Sequence of the second protein:
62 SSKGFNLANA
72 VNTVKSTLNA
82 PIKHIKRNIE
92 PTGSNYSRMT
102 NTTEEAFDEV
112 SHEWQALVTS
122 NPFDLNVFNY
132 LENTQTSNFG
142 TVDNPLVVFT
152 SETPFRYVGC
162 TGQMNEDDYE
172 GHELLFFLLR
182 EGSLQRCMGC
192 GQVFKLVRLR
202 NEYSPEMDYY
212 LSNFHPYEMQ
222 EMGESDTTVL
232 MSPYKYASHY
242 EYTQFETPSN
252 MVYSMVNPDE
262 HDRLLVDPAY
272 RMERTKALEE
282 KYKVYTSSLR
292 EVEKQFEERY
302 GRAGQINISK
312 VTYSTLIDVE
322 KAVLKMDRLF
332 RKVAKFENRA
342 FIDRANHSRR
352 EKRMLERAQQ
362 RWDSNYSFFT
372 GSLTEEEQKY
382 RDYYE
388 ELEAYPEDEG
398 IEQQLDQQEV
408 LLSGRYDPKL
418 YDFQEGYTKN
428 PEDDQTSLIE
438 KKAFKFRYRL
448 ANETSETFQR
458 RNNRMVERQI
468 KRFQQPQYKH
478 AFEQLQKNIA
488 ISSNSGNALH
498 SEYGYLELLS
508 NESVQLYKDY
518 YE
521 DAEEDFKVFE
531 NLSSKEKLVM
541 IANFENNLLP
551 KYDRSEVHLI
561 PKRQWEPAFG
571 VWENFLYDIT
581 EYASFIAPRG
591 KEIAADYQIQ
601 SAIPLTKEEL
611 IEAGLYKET

Residue-level contacts at the interface:
Residue L482 in the second protein is in contact with residue L26 in the first protein (closest heavy-atom distance 3.4 Å).
Residue L549 in the second protein is in contact with residue Q28 in the first protein (closest heavy-atom distance 3.9 Å).
Residue W363 in the second protein interacts with residue N5 in the first protein (closest heavy-atom distance 3.4 Å).
Residue Y502 in the second protein contacts residue L26 in the first protein (closest heavy-atom distance 3.0 Å).
Residue Q598 in the second protein contacts residue N27 in the first protein (closest heavy-atom distance 2.9 Å).
Residue F369 in the second protein interacts with residue F8 in the first protein (closest heavy-atom distance 4.0 Å).
Residue S489 in the second protein interacts with residue L23 in the first protein (closest heavy-atom distance 3.7 Å).
Residue A542 in the second protein interacts with residue Q32 in the first protein (closest heavy-atom distance 3.2 Å).
Residue W565 in the second protein contacts residue R4 in the first protein (closest heavy-atom distance 3.8 Å).
Residue F370 in the second protein is in contact with residue N12 in the first protein (closest heavy-atom distance 3.1 Å).
Residue Q598 in the second protein interacts with residue L23 in the first protein (closest heavy-atom distance 3.9 Å).
Residue Y500 in the second protein contacts residue T39 in the first protein (closest heavy-atom distance 3.7 Å).
Residue R563 in the second protein contacts residue R4 in the first protein (closest heavy-atom distance 3.1 Å).
Residue K591 in the second protein contacts residue Q15 in the first protein (closest heavy-atom distance 3.5 Å).
Residue A587 in the second protein contacts residue Q15 in the first protein (closest heavy-atom distance 2.7 Å).
Residue A495 in the second protein interacts with residue T39 in the first protein (closest heavy-atom distance 4.0 Å).
Residue N494 in the second protein interacts with residue Y25 in the first protein (closest heavy-atom distance 3.6 Å).
Residue D578 in the second protein interacts with residue R4 in the first protein (closest heavy-atom distance 3.7 Å).
Residue A594 in the second protein contacts residue N16 in the first protein (closest heavy-atom distance 4.0 Å).
Residue L538 in the second protein is in contact with residue I40 in the first protein (closest heavy-atom distance 3.5 Å).
Residue G590 in the second protein interacts with residue Q15 in the first protein (closest heavy-atom distance 3.4 Å).
Residue L538 in the second protein contacts residue R37 in the first protein (closest heavy-atom distance 3.1 Å).
Residue S492 in the second protein contacts residue S22 in the first protein (closest heavy-atom distance 3.9 Å).
Residue S534 in the second protein interacts with residue D44 in the first protein (closest heavy-atom distance 4.0 Å).
Residue G493 in the second protein interacts with residue S22 in the first protein (closest heavy-atom distance 3.8 Å).
Residue K562 in the second protein interacts with residue N5 in the first protein (closest heavy-atom distance 4.0 Å).
Residue A495 in the second protein is in contact with residue Y25 in the first protein (closest heavy-atom distance 3.3 Å).
Residue A602 in the second protein contacts residue L26 in the first protein (closest heavy-atom distance 3.0 Å).
Residue A542 in the second protein contacts residue R37 in the first protein (closest heavy-atom distance 3.4 Å).
Residue I560 in the second protein is in contact with residue F8 in the first protein (closest heavy-atom distance 3.9 Å).
Residue F369 in the second protein is in contact with residue N12 in the first protein (closest heavy-atom distance 3.3 Å).
Residue L503 in the second protein interacts with residue Y25 in the first protein (closest heavy-atom distance 3.6 Å).
Residue I586 in the second protein contacts residue F8 in the first protein (closest heavy-atom distance 3.7 Å).
Residue G493 in the second protein contacts residue Y25 in the first protein (closest heavy-atom distance 3.9 Å).
Residue L506 in the second protein contacts residue Q28 in the first protein (closest heavy-atom distance 3.5 Å).
Residue E499 in the second protein is in contact with residue Y25 in the first protein (closest heavy-atom distance 2.5 Å).
Residue F369 in the second protein interacts with residue N16 in the first protein (closest heavy-atom distance 3.3 Å).
Residue A602 in the second protein is in contact with residue N27 in the first protein (closest heavy-atom distance 3.8 Å).
Residue N543 in the second protein contacts residue Q32 in the first protein (closest heavy-atom distance 3.9 Å).
Residue Y367 in the second protein is in contact with residue R4 in the first protein (closest heavy-atom distance 3.2 Å).
Residue Q598 in the second protein contacts residue K20 in the first protein (closest heavy-atom distance 3.6 Å).
Residue F544 in the second protein is in contact with residue Q28 in the first protein (closest heavy-atom distance 3.6 Å).
Residue S368 in the second protein contacts residue F8 in the first protein (closest heavy-atom distance 3.2 Å).
Residue Q598 in the second protein is in contact with residue A19 in the first protein (closest heavy-atom distance 3.9 Å).
Residue Y502 in the second protein interacts with residue Q28 in the first protein (closest heavy-atom distance 3.3 Å).
Residue I541 in the second protein contacts residue S33 in the first protein (closest heavy-atom distance 3.8 Å).
Residue F369 in the second protein interacts with residue Q15 in the first protein (closest heavy-atom distance 3.2 Å).
Residue R444 in the second protein contacts residue Q32 in the first protein (closest heavy-atom distance 3.0 Å).
Residue A594 in the second protein is in contact with residue A19 in the first protein (closest heavy-atom distance 3.3 Å).
Residue S601 in the second protein interacts with residue I29 in the first protein (closest heavy-atom distance 3.4 Å).
Residue F370 in the second protein interacts with residue N16 in the first protein (closest heavy-atom distance 3.0 Å).
Residue Y582 in the second protein contacts residue S11 in the first protein (closest heavy-atom distance 3.1 Å).
Residue Y500 in the second protein contacts residue K43 in the first protein (closest heavy-atom distance 3.2 Å).
Residue L503 in the second protein interacts with residue I40 in the first protein (closest heavy-atom distance 3.5 Å).
Residue N494 in the second protein is in contact with residue M42 in the first protein (closest heavy-atom distance 3.3 Å).
Residue Y367 in the second protein contacts residue F8 in the first protein (closest heavy-atom distance 3.3 Å).
Residue S490 in the second protein contacts residue L23 in the first protein (closest heavy-atom distance 4.0 Å).
Residue S601 in the second protein contacts residue N27 in the first protein (closest heavy-atom distance 3.6 Å).
Residue I599 in the second protein interacts with residue L26 in the first protein (closest heavy-atom distance 3.5 Å).
Residue E504 in the second protein contacts residue K43 in the first protein (closest heavy-atom distance 3.7 Å).

Sequence of the first protein:
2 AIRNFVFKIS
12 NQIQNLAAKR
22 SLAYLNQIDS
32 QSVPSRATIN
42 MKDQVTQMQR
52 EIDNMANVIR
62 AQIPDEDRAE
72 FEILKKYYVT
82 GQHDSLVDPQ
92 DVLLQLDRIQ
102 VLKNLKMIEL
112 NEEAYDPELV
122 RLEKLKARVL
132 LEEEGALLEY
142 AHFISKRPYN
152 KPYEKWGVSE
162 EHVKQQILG

The following describes two proteins that form a bound complex.